Sequence of the first protein:
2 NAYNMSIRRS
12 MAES

Sequence of the second protein:
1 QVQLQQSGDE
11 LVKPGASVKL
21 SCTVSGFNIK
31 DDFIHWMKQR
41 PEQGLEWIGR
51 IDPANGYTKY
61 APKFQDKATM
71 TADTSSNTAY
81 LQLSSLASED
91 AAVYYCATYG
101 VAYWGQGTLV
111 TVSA

The following describes two proteins that form a bound complex.

Interface contacts:
Residue G100 in the second protein contacts residue I8 in the first protein (closest heavy-atom distance 4.2 Å).
Residue N55 in the second protein is in contact with residue E14 in the first protein (closest heavy-atom distance 3.0 Å).
Residue G100 in the second protein is in contact with residue A3 in the first protein (closest heavy-atom distance 4.3 Å).
Residue Y99 in the second protein interacts with residue R10 in the first protein (closest heavy-atom distance 4.6 Å).
Residue V101 in the second protein interacts with residue I8 in the first protein (closest heavy-atom distance 3.8 Å).
Residue Y99 in the second protein is in contact with residue N2 in the first protein (closest heavy-atom distance 3.0 Å).
Residue D32 in the second protein contacts residue Y4 in the first protein (closest heavy-atom distance 3.4 Å).
Residue Y99 in the second protein interacts with residue Y4 in the first protein (closest heavy-atom distance 3.6 Å).
Residue G100 in the second protein is in contact with residue R10 in the first protein (closest heavy-atom distance 3.5 Å).
Residue F27 in the second protein contacts residue Y4 in the first protein (closest heavy-atom distance 4.4 Å).
Residue A102 in the second protein contacts residue S7 in the first protein (closest heavy-atom distance 4.3 Å).
Residue R50 in the second protein interacts with residue E14 in the first protein (closest heavy-atom distance 4.7 Å).
Residue G100 in the second protein contacts residue S7 in the first protein (closest heavy-atom distance 3.3 Å).
Residue V101 in the second protein interacts with residue S7 in the first protein (closest heavy-atom distance 3.0 Å).
Residue F33 in the second protein interacts with residue E14 in the first protein (closest heavy-atom distance 3.1 Å).
Residue R50 in the second protein contacts residue A13 in the first protein (closest heavy-atom distance 2.9 Å).
Residue G100 in the second protein interacts with residue Y4 in the first protein (closest heavy-atom distance 3.9 Å).
Residue D31 in the second protein is in contact with residue Y4 in the first protein (closest heavy-atom distance 2.5 Å).
Residue Y57 in the second protein contacts residue A13 in the first protein (closest heavy-atom distance 3.6 Å).
Residue D52 in the second protein interacts with residue E14 in the first protein (closest heavy-atom distance 2.4 Å).
Residue Y57 in the second protein contacts residue S15 in the first protein (closest heavy-atom distance 3.7 Å).
Residue F33 in the second protein is in contact with residue R10 in the first protein (closest heavy-atom distance 4.0 Å).
Residue Y57 in the second protein is in contact with residue E14 in the first protein (closest heavy-atom distance 3.5 Å).
Residue A102 in the second protein interacts with residue A3 in the first protein (closest heavy-atom distance 3.9 Å).
Residue Y99 in the second protein interacts with residue S7 in the first protein (closest heavy-atom distance 3.9 Å).
Residue H35 in the second protein is in contact with residue I8 in the first protein (closest heavy-atom distance 4.1 Å).
Residue F33 in the second protein interacts with residue A13 in the first protein (closest heavy-atom distance 3.6 Å).
Residue D32 in the second protein interacts with residue R10 in the first protein (closest heavy-atom distance 3.0 Å).
Residue D32 in the second protein interacts with residue I8 in the first protein (closest heavy-atom distance 4.9 Å).
Residue F33 in the second protein contacts residue I8 in the first protein (closest heavy-atom distance 3.9 Å).
Residue R50 in the second protein is in contact with residue M12 in the first protein (closest heavy-atom distance 5.0 Å).
Residue Y99 in the second protein interacts with residue A3 in the first protein (closest heavy-atom distance 4.2 Å).